The following describes two proteins that form a bound complex.

Sequence of protein 2:
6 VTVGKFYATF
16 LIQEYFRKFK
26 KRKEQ

Sequence of protein 1:
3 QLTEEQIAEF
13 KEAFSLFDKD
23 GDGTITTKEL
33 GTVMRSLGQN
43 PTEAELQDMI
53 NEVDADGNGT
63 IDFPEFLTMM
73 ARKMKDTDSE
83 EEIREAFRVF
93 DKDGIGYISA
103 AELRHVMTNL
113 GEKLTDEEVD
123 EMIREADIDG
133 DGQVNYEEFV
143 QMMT

Contacts between the two chains:
Residue E54 in protein 1 is in contact with residue T7 in protein 2 (closest heavy-atom distance 4.3 Å).
Residue F12 in protein 1 interacts with residue Y12 in protein 2 (closest heavy-atom distance 4.3 Å).
Residue F68 in protein 1 interacts with residue F11 in protein 2 (closest heavy-atom distance 3.7 Å).
Residue E11 in protein 1 contacts residue E19 in protein 2 (closest heavy-atom distance 3.3 Å).
Residue E120 in protein 1 contacts residue F24 in protein 2 (closest heavy-atom distance 4.2 Å).
Residue M124 in protein 1 contacts residue F21 in protein 2 (closest heavy-atom distance 3.6 Å).
Residue L32 in protein 1 is in contact with residue F11 in protein 2 (closest heavy-atom distance 4.1 Å).
Residue M71 in protein 1 is in contact with residue V8 in protein 2 (closest heavy-atom distance 3.6 Å).
Residue M124 in protein 1 is in contact with residue F24 in protein 2 (closest heavy-atom distance 3.5 Å).
Residue E11 in protein 1 contacts residue R22 in protein 2 (closest heavy-atom distance 3.8 Å).
Residue L116 in protein 1 interacts with residue F21 in protein 2 (closest heavy-atom distance 3.7 Å).
Residue M124 in protein 1 contacts residue Y20 in protein 2 (closest heavy-atom distance 3.2 Å).
Residue M51 in protein 1 contacts residue T7 in protein 2 (closest heavy-atom distance 3.4 Å).
Residue E84 in protein 1 is in contact with residue Y12 in protein 2 (closest heavy-atom distance 3.0 Å).
Residue A88 in protein 1 is in contact with residue A13 in protein 2 (closest heavy-atom distance 4.3 Å).
Residue M72 in protein 1 contacts residue F11 in protein 2 (closest heavy-atom distance 3.7 Å).
Residue V55 in protein 1 is in contact with residue F11 in protein 2 (closest heavy-atom distance 4.1 Å).
Residue M145 in protein 1 interacts with residue Y20 in protein 2 (closest heavy-atom distance 3.9 Å).
Residue V91 in protein 1 is in contact with residue A13 in protein 2 (closest heavy-atom distance 3.9 Å).
Residue M145 in protein 1 interacts with residue L16 in protein 2 (closest heavy-atom distance 3.3 Å).
Residue M144 in protein 1 is in contact with residue I17 in protein 2 (closest heavy-atom distance 4.2 Å).
Residue L18 in protein 1 interacts with residue T14 in protein 2 (closest heavy-atom distance 4.0 Å).
Residue F92 in protein 1 contacts residue A13 in protein 2 (closest heavy-atom distance 3.8 Å).
Residue E11 in protein 1 is in contact with residue Q18 in protein 2 (closest heavy-atom distance 4.5 Å).
Residue L112 in protein 1 contacts residue I17 in protein 2 (closest heavy-atom distance 3.8 Å).
Residue M71 in protein 1 contacts residue F11 in protein 2 (closest heavy-atom distance 3.5 Å).
Residue E14 in protein 1 interacts with residue R22 in protein 2 (closest heavy-atom distance 4.2 Å).
Residue A88 in protein 1 contacts residue L16 in protein 2 (closest heavy-atom distance 3.9 Å).
Residue K75 in protein 1 is in contact with residue Y12 in protein 2 (closest heavy-atom distance 3.5 Å).
Residue M145 in protein 1 is in contact with residue I17 in protein 2 (closest heavy-atom distance 4.2 Å).
Residue E123 in protein 1 is in contact with residue F24 in protein 2 (closest heavy-atom distance 3.8 Å).
Residue E11 in protein 1 interacts with residue F15 in protein 2 (closest heavy-atom distance 3.6 Å).
Residue L112 in protein 1 interacts with residue F21 in protein 2 (closest heavy-atom distance 4.1 Å).
Residue A15 in protein 1 is in contact with residue Q18 in protein 2 (closest heavy-atom distance 3.1 Å).
Residue V55 in protein 1 contacts residue T7 in protein 2 (closest heavy-atom distance 4.1 Å).
Residue M145 in protein 1 is in contact with residue K23 in protein 2 (closest heavy-atom distance 4.4 Å).
Residue F19 in protein 1 contacts residue F11 in protein 2 (closest heavy-atom distance 3.5 Å).
Residue K75 in protein 1 interacts with residue V8 in protein 2 (closest heavy-atom distance 3.8 Å).
Residue A15 in protein 1 interacts with residue F15 in protein 2 (closest heavy-atom distance 4.0 Å).
Residue E14 in protein 1 is in contact with residue Q18 in protein 2 (closest heavy-atom distance 3.2 Å).
Residue V91 in protein 1 contacts residue G9 in protein 2 (closest heavy-atom distance 4.1 Å).
Residue F19 in protein 1 is in contact with residue T14 in protein 2 (closest heavy-atom distance 3.7 Å).
Residue M144 in protein 1 is in contact with residue Y20 in protein 2 (closest heavy-atom distance 3.4 Å).
Residue G113 in protein 1 is in contact with residue F21 in protein 2 (closest heavy-atom distance 3.6 Å).
Residue L112 in protein 1 is in contact with residue T14 in protein 2 (closest heavy-atom distance 4.5 Å).
Residue M109 in protein 1 contacts residue I17 in protein 2 (closest heavy-atom distance 4.6 Å).
Residue I27 in protein 1 contacts residue F11 in protein 2 (closest heavy-atom distance 4.5 Å).
Residue M109 in protein 1 is in contact with residue F21 in protein 2 (closest heavy-atom distance 3.9 Å).
Residue L112 in protein 1 interacts with residue Q18 in protein 2 (closest heavy-atom distance 4.6 Å).
Residue F12 in protein 1 is in contact with residue F15 in protein 2 (closest heavy-atom distance 4.0 Å).
Residue F92 in protein 1 interacts with residue I17 in protein 2 (closest heavy-atom distance 4.3 Å).
Residue L18 in protein 1 contacts residue Q18 in protein 2 (closest heavy-atom distance 3.7 Å).
Residue I63 in protein 1 contacts residue F11 in protein 2 (closest heavy-atom distance 4.0 Å).
Residue M72 in protein 1 is in contact with residue F15 in protein 2 (closest heavy-atom distance 3.5 Å).
Residue E84 in protein 1 contacts residue L16 in protein 2 (closest heavy-atom distance 3.4 Å).
Residue M76 in protein 1 interacts with residue Y12 in protein 2 (closest heavy-atom distance 3.3 Å).
Residue T79 in protein 1 contacts residue Y12 in protein 2 (closest heavy-atom distance 4.3 Å).
Residue Q8 in protein 1 is in contact with residue F15 in protein 2 (closest heavy-atom distance 3.7 Å).
Residue M72 in protein 1 contacts residue Y12 in protein 2 (closest heavy-atom distance 3.9 Å).
Residue M109 in protein 1 interacts with residue Y20 in protein 2 (closest heavy-atom distance 4.6 Å).